Sequence of the second protein:
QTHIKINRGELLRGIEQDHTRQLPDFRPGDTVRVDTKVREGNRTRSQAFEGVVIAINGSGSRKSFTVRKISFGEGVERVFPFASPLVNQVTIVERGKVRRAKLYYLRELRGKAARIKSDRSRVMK

Sequence of the first protein:
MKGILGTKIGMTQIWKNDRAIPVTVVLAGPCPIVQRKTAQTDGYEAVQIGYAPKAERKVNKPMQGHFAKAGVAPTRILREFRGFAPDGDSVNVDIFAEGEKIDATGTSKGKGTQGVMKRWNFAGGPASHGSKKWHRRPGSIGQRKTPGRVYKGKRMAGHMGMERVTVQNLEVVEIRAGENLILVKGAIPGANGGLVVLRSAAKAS

Residue-level contacts at the interface:
Residue G194 in the first protein is in contact with residue Q2 in the second protein (closest heavy-atom distance 4.7 Å).

This data describes a binding interaction between two proteins.